Residue-level contacts at the interface:
Residue S138 in chain A is in contact with residue R98 in chain B (closest heavy-atom distance 4.0 Å).
Residue S341 in chain A interacts with residue F27 in chain B (closest heavy-atom distance 3.3 Å).
Residue L342 in chain A interacts with residue A78 in chain B (closest heavy-atom distance 3.5 Å).
Residue I334 in chain A interacts with residue Q73 in chain B (closest heavy-atom distance 3.7 Å).
Residue Q347 in chain A is in contact with residue H7 in chain B (closest heavy-atom distance 3.6 Å).
Residue E354 in chain A is in contact with residue G2 in chain B (closest heavy-atom distance 3.9 Å).
Residue G139 in chain A contacts residue Y65 in chain B (closest heavy-atom distance 3.4 Å).
Residue Y136 in chain A is in contact with residue G77 in chain B (closest heavy-atom distance 3.3 Å).
Residue L339 in chain A is in contact with residue I81 in chain B (closest heavy-atom distance 3.8 Å).
Residue I338 in chain A contacts residue A78 in chain B (closest heavy-atom distance 3.7 Å).
Residue I338 in chain A is in contact with residue Q73 in chain B (closest heavy-atom distance 3.6 Å).
Residue Q347 in chain A contacts residue V4 in chain B (closest heavy-atom distance 3.7 Å).
Residue G139 in chain A is in contact with residue L67 in chain B (closest heavy-atom distance 3.8 Å).
Residue E160 in chain A is in contact with residue V84 in chain B (closest heavy-atom distance 3.8 Å).
Residue E160 in chain A is in contact with residue Q96 in chain B (closest heavy-atom distance 3.0 Å).
Residue S343 in chain A is in contact with residue F27 in chain B (closest heavy-atom distance 2.9 Å).
Residue L342 in chain A interacts with residue F27 in chain B (closest heavy-atom distance 3.6 Å).
Residue Q347 in chain A interacts with residue E6 in chain B (closest heavy-atom distance 2.8 Å).
Residue R140 in chain A is in contact with residue R98 in chain B (closest heavy-atom distance 3.6 Å).
Residue G139 in chain A interacts with residue S76 in chain B (closest heavy-atom distance 3.6 Å).
Residue T141 in chain A contacts residue A80 in chain B (closest heavy-atom distance 3.2 Å).
Residue T141 in chain A interacts with residue V84 in chain B (closest heavy-atom distance 3.5 Å).
Residue K366 in chain A contacts residue S3 in chain B (closest heavy-atom distance 3.0 Å).
Residue M348 in chain A contacts residue V5 in chain B (closest heavy-atom distance 3.5 Å).
Residue S343 in chain A contacts residue D28 in chain B (closest heavy-atom distance 2.7 Å).
Residue Q347 in chain A interacts with residue S3 in chain B (closest heavy-atom distance 3.7 Å).
Residue T141 in chain A is in contact with residue Y65 in chain B (closest heavy-atom distance 3.1 Å).
Residue E354 in chain A is in contact with residue M1 in chain B (closest heavy-atom distance 2.5 Å).
Residue Q347 in chain A interacts with residue G2 in chain B (closest heavy-atom distance 4.0 Å).
Residue T344 in chain A contacts residue F82 in chain B (closest heavy-atom distance 3.4 Å).
Residue K366 in chain A interacts with residue G2 in chain B (closest heavy-atom distance 3.2 Å).
Residue E160 in chain A is in contact with residue V95 in chain B (closest heavy-atom distance 3.8 Å).
Residue S343 in chain A interacts with residue H7 in chain B (closest heavy-atom distance 3.5 Å).
Residue L342 in chain A interacts with residue I81 in chain B (closest heavy-atom distance 3.5 Å).
Residue R140 in chain A is in contact with residue Y65 in chain B (closest heavy-atom distance 3.6 Å).
Residue R365 in chain A is in contact with residue M1 in chain B (closest heavy-atom distance 3.4 Å).
Residue Y162 in chain A contacts residue D88 in chain B (closest heavy-atom distance 2.6 Å).
Residue R140 in chain A contacts residue A80 in chain B (closest heavy-atom distance 3.9 Å).
Residue G139 in chain A is in contact with residue R98 in chain B (closest heavy-atom distance 2.9 Å).
Residue Y162 in chain A contacts residue V84 in chain B (closest heavy-atom distance 3.7 Å).
Residue E357 in chain A is in contact with residue M1 in chain B (closest heavy-atom distance 4.0 Å).
Residue L342 in chain A interacts with residue F82 in chain B (closest heavy-atom distance 3.9 Å).
Residue E160 in chain A contacts residue D87 in chain B (closest heavy-atom distance 3.2 Å).
Residue E160 in chain A is in contact with residue A94 in chain B (closest heavy-atom distance 3.7 Å).
Residue I338 in chain A interacts with residue G77 in chain B (closest heavy-atom distance 3.9 Å).
Residue T141 in chain A interacts with residue Q96 in chain B (closest heavy-atom distance 2.8 Å).
Residue G23 in chain A is in contact with residue F127 in chain B (closest heavy-atom distance 3.1 Å).
Residue G161 in chain A is in contact with residue V84 in chain B (closest heavy-atom distance 3.7 Å).
Residue Q347 in chain A interacts with residue V5 in chain B (closest heavy-atom distance 3.5 Å).
Residue D24 in chain A interacts with residue F127 in chain B (closest heavy-atom distance 3.5 Å).
Residue T344 in chain A is in contact with residue H7 in chain B (closest heavy-atom distance 3.7 Å).
Residue D25 in chain A is in contact with residue F127 in chain B (closest heavy-atom distance 3.6 Å).
Residue G139 in chain A interacts with residue A80 in chain B (closest heavy-atom distance 4.0 Å).
Residue T344 in chain A interacts with residue Q85 in chain B (closest heavy-atom distance 2.6 Å).
Residue Y136 in chain A is in contact with residue I81 in chain B (closest heavy-atom distance 3.6 Å).
Residue A137 in chain A is in contact with residue Q73 in chain B (closest heavy-atom distance 2.9 Å).
Residue M348 in chain A interacts with residue S3 in chain B (closest heavy-atom distance 3.3 Å).
Residue E327 in chain A is in contact with residue Q73 in chain B (closest heavy-atom distance 3.0 Å).
Residue I338 in chain A is in contact with residue D74 in chain B (closest heavy-atom distance 3.9 Å).
Residue T344 in chain A is in contact with residue V5 in chain B (closest heavy-atom distance 3.8 Å).

Sequence of chain B:
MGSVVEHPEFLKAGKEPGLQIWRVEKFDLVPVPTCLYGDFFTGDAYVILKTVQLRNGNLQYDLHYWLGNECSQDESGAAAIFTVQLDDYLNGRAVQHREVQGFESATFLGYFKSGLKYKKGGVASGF

This data describes a binding interaction between two proteins.

Sequence of chain A:
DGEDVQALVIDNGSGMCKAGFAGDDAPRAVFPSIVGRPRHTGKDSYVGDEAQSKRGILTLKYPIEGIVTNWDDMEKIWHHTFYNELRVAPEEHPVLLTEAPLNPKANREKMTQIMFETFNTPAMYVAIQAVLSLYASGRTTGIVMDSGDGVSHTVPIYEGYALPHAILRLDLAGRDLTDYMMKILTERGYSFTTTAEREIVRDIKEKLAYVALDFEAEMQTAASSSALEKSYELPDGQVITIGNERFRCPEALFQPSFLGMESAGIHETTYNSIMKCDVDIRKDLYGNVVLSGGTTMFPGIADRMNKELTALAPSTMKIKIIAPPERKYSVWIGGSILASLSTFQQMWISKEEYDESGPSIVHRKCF